These two protein chains interact to form a complex.

Sequence of protein 2:
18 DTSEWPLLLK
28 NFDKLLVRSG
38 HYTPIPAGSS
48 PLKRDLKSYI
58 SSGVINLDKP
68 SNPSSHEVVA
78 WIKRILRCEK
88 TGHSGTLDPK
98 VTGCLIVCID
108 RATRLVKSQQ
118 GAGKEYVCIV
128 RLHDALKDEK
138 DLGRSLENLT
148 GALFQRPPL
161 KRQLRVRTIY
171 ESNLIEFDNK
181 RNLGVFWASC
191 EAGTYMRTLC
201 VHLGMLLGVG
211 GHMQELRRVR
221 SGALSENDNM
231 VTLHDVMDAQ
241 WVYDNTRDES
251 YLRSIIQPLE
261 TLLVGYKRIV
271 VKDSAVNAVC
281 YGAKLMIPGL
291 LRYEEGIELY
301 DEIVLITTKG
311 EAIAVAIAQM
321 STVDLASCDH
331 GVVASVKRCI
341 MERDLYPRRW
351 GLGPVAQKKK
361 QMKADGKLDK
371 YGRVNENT

Interface contacts:
Residue D344 in protein 2 is in contact with residue R242 in protein 1 (closest heavy-atom distance 3.5 Å).
Residue A356 in protein 2 is in contact with residue I330 in protein 1 (closest heavy-atom distance 3.8 Å).
Residue A356 in protein 2 is in contact with residue C329 in protein 1 (closest heavy-atom distance 3.8 Å).
Residue R373 in protein 2 contacts residue E349 in protein 1 (closest heavy-atom distance 3.4 Å).
Residue K359 in protein 2 interacts with residue E343 in protein 1 (closest heavy-atom distance 3.7 Å).
Residue G353 in protein 2 interacts with residue E78 in protein 1 (closest heavy-atom distance 3.9 Å).
Residue R343 in protein 2 interacts with residue E182 in protein 1 (closest heavy-atom distance 2.9 Å).
Residue G351 in protein 2 interacts with residue Q361 in protein 1 (closest heavy-atom distance 3.9 Å).
Residue N277 in protein 2 interacts with residue L240 in protein 1 (closest heavy-atom distance 4.1 Å).
Residue K363 in protein 2 is in contact with residue E343 in protein 1 (closest heavy-atom distance 3.7 Å).
Residue R348 in protein 2 is in contact with residue S82 in protein 1 (closest heavy-atom distance 3.7 Å).
Residue R343 in protein 2 is in contact with residue W185 in protein 1 (closest heavy-atom distance 3.3 Å).
Residue N277 in protein 2 is in contact with residue Y79 in protein 1 (closest heavy-atom distance 3.6 Å).
Residue K358 in protein 2 is in contact with residue E357 in protein 1 (closest heavy-atom distance 2.6 Å).
Residue K358 in protein 2 contacts residue L353 in protein 1 (closest heavy-atom distance 3.9 Å).
Residue Y281 in protein 2 contacts residue E182 in protein 1 (closest heavy-atom distance 3.4 Å).
Residue V374 in protein 2 contacts residue L353 in protein 1 (closest heavy-atom distance 3.8 Å).
Residue K337 in protein 2 interacts with residue T181 in protein 1 (closest heavy-atom distance 3.4 Å).
Residue Y281 in protein 2 interacts with residue R242 in protein 1 (closest heavy-atom distance 3.0 Å).
Residue K360 in protein 2 contacts residue E341 in protein 1 (closest heavy-atom distance 3.5 Å).
Residue V355 in protein 2 is in contact with residue M350 in protein 1 (closest heavy-atom distance 3.7 Å).
Residue V374 in protein 2 interacts with residue E349 in protein 1 (closest heavy-atom distance 3.2 Å).
Residue R349 in protein 2 is in contact with residue S82 in protein 1 (closest heavy-atom distance 3.5 Å).
Residue M362 in protein 2 interacts with residue L353 in protein 1 (closest heavy-atom distance 4.0 Å).
Residue A278 in protein 2 interacts with residue L240 in protein 1 (closest heavy-atom distance 3.8 Å).
Residue L352 in protein 2 is in contact with residue Q361 in protein 1 (closest heavy-atom distance 3.4 Å).
Residue K284 in protein 2 contacts residue N175 in protein 1 (closest heavy-atom distance 3.4 Å).
Residue V355 in protein 2 is in contact with residue L353 in protein 1 (closest heavy-atom distance 3.4 Å).
Residue V336 in protein 2 is in contact with residue T181 in protein 1 (closest heavy-atom distance 3.3 Å).
Residue R111 in protein 2 contacts residue E182 in protein 1 (closest heavy-atom distance 3.5 Å).
Residue P354 in protein 2 contacts residue E78 in protein 1 (closest heavy-atom distance 3.5 Å).
Residue R348 in protein 2 is in contact with residue L240 in protein 1 (closest heavy-atom distance 3.9 Å).
Residue K359 in protein 2 is in contact with residue L345 in protein 1 (closest heavy-atom distance 4.0 Å).
Residue D344 in protein 2 is in contact with residue K74 in protein 1 (closest heavy-atom distance 4.0 Å).
Residue N375 in protein 2 is in contact with residue I352 in protein 1 (closest heavy-atom distance 3.7 Å).
Residue G353 in protein 2 contacts residue E357 in protein 1 (closest heavy-atom distance 3.4 Å).
Residue L352 in protein 2 contacts residue E357 in protein 1 (closest heavy-atom distance 3.0 Å).
Residue S274 in protein 2 is in contact with residue I97 in protein 1 (closest heavy-atom distance 3.4 Å).
Residue Y281 in protein 2 is in contact with residue Y238 in protein 1 (closest heavy-atom distance 3.4 Å).
Residue W350 in protein 2 interacts with residue Y358 in protein 1 (closest heavy-atom distance 3.6 Å).
Residue Y281 in protein 2 contacts residue L240 in protein 1 (closest heavy-atom distance 3.5 Å).
Residue V374 in protein 2 contacts residue I352 in protein 1 (closest heavy-atom distance 4.0 Å).
Residue Y281 in protein 2 interacts with residue P239 in protein 1 (closest heavy-atom distance 3.4 Å).
Residue V355 in protein 2 is in contact with residue V81 in protein 1 (closest heavy-atom distance 3.9 Å).
Residue H38 in protein 2 contacts residue E93 in protein 1 (closest heavy-atom distance 3.5 Å).
Residue D344 in protein 2 contacts residue Y79 in protein 1 (closest heavy-atom distance 3.6 Å).
Residue G282 in protein 2 contacts residue T180 in protein 1 (closest heavy-atom distance 3.6 Å).
Residue V355 in protein 2 interacts with residue P77 in protein 1 (closest heavy-atom distance 4.0 Å).
Residue W350 in protein 2 interacts with residue S82 in protein 1 (closest heavy-atom distance 3.0 Å).
Residue K114 in protein 2 contacts residue D280 in protein 1 (closest heavy-atom distance 3.2 Å).
Residue V355 in protein 2 contacts residue E78 in protein 1 (closest heavy-atom distance 3.8 Å).
Residue K359 in protein 2 interacts with residue E349 in protein 1 (closest heavy-atom distance 2.7 Å).
Residue C339 in protein 2 contacts residue E182 in protein 1 (closest heavy-atom distance 3.5 Å).
Residue G282 in protein 2 interacts with residue E182 in protein 1 (closest heavy-atom distance 4.0 Å).
Residue K359 in protein 2 interacts with residue T344 in protein 1 (closest heavy-atom distance 2.9 Å).
Residue E376 in protein 2 contacts residue R348 in protein 1 (closest heavy-atom distance 3.1 Å).
Residue W350 in protein 2 contacts residue T86 in protein 1 (closest heavy-atom distance 3.0 Å).
Residue P288 in protein 2 is in contact with residue E96 in protein 1 (closest heavy-atom distance 3.8 Å).
Residue E376 in protein 2 contacts residue I352 in protein 1 (closest heavy-atom distance 3.5 Å).
Residue W350 in protein 2 is in contact with residue M85 in protein 1 (closest heavy-atom distance 3.8 Å).

Sequence of protein 1:
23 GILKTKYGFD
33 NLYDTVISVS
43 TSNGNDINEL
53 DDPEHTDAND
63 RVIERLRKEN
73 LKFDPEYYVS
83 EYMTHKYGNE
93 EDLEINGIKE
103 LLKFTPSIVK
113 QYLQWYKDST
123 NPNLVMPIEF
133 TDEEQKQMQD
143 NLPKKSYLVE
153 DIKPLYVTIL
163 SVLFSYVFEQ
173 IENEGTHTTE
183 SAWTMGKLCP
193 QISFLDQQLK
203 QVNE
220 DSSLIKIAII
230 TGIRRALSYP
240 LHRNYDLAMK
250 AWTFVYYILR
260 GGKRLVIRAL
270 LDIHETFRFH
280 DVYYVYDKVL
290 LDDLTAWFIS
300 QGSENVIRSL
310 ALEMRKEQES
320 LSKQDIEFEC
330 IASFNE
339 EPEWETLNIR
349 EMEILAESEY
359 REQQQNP